Sequence of protein 2:
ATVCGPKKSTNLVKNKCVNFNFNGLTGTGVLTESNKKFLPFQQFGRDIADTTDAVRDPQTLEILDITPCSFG

Residue-level contacts at the interface:
Residue V531 in protein 2 contacts residue I323 in protein 1 (closest heavy-atom distance 3.4 Å).
Residue K526 in protein 2 interacts with residue I329 in protein 1 (closest heavy-atom distance 3.4 Å).
Residue T520 in protein 2 is in contact with residue F326 in protein 1 (closest heavy-atom distance 3.1 Å).
Residue S527 in protein 2 contacts residue V324 in protein 1 (closest heavy-atom distance 4.2 Å).
Residue F540 in protein 2 interacts with residue I323 in protein 1 (closest heavy-atom distance 4.1 Å).
Residue N537 in protein 2 is in contact with residue E321 in protein 1 (closest heavy-atom distance 2.9 Å).
Residue F589 in protein 2 interacts with residue F315 in protein 1 (closest heavy-atom distance 3.2 Å).
Residue D575 in protein 2 interacts with residue R325 in protein 1 (closest heavy-atom distance 2.9 Å).
Residue N541 in protein 2 contacts residue P327 in protein 1 (closest heavy-atom distance 4.2 Å).
Residue Q577 in protein 2 interacts with residue N328 in protein 1 (closest heavy-atom distance 2.5 Å).
Residue V521 in protein 2 interacts with residue L332 in protein 1 (closest heavy-atom distance 4.1 Å).
Residue V536 in protein 2 contacts residue P319 in protein 1 (closest heavy-atom distance 3.6 Å).
Residue T528 in protein 2 is in contact with residue R325 in protein 1 (closest heavy-atom distance 3.6 Å).
Residue V536 in protein 2 is in contact with residue E321 in protein 1 (closest heavy-atom distance 3.2 Å).
Residue F589 in protein 2 is in contact with residue R316 in protein 1 (closest heavy-atom distance 4.3 Å).
Residue K526 in protein 2 is in contact with residue F326 in protein 1 (closest heavy-atom distance 3.7 Å).
Residue V536 in protein 2 is in contact with residue I323 in protein 1 (closest heavy-atom distance 4.2 Å).
Residue N541 in protein 2 contacts residue F326 in protein 1 (closest heavy-atom distance 4.2 Å).
Residue G590 in protein 2 is in contact with residue R316 in protein 1 (closest heavy-atom distance 4.6 Å).
Residue C535 in protein 2 is in contact with residue P319 in protein 1 (closest heavy-atom distance 3.7 Å).
Residue C535 in protein 2 is in contact with residue T320 in protein 1 (closest heavy-atom distance 4.3 Å).
Residue N539 in protein 2 interacts with residue F326 in protein 1 (closest heavy-atom distance 4.6 Å).
Residue P576 in protein 2 contacts residue F326 in protein 1 (closest heavy-atom distance 4.4 Å).
Residue K525 in protein 2 interacts with residue R325 in protein 1 (closest heavy-atom distance 4.3 Å).
Residue G590 in protein 2 interacts with residue F315 in protein 1 (closest heavy-atom distance 2.4 Å).
Residue F538 in protein 2 interacts with residue I323 in protein 1 (closest heavy-atom distance 3.2 Å).
Residue S527 in protein 2 interacts with residue R325 in protein 1 (closest heavy-atom distance 3.5 Å).
Residue G542 in protein 2 contacts residue F326 in protein 1 (closest heavy-atom distance 4.3 Å).
Residue L530 in protein 2 contacts residue R325 in protein 1 (closest heavy-atom distance 4.3 Å).
Residue A519 in protein 2 interacts with residue F326 in protein 1 (closest heavy-atom distance 3.3 Å).
Residue N537 in protein 2 is in contact with residue I323 in protein 1 (closest heavy-atom distance 3.3 Å).
Residue N539 in protein 2 is in contact with residue R325 in protein 1 (closest heavy-atom distance 3.3 Å).
Residue L530 in protein 2 interacts with residue I323 in protein 1 (closest heavy-atom distance 4.2 Å).
Residue V521 in protein 2 interacts with residue I329 in protein 1 (closest heavy-atom distance 3.7 Å).
Residue C535 in protein 2 is in contact with residue V317 in protein 1 (closest heavy-atom distance 4.4 Å).
Residue V531 in protein 2 contacts residue E321 in protein 1 (closest heavy-atom distance 4.7 Å).
Residue N539 in protein 2 is in contact with residue I323 in protein 1 (closest heavy-atom distance 3.0 Å).
Residue Q577 in protein 2 interacts with residue R325 in protein 1 (closest heavy-atom distance 2.4 Å).
Residue Q577 in protein 2 contacts residue F326 in protein 1 (closest heavy-atom distance 3.5 Å).
Residue T520 in protein 2 is in contact with residue P327 in protein 1 (closest heavy-atom distance 4.2 Å).
Residue L549 in protein 2 is in contact with residue I323 in protein 1 (closest heavy-atom distance 4.3 Å).
Residue K534 in protein 2 interacts with residue T320 in protein 1 (closest heavy-atom distance 3.8 Å).
Residue V521 in protein 2 interacts with residue F326 in protein 1 (closest heavy-atom distance 4.1 Å).
Residue F540 in protein 2 contacts residue R325 in protein 1 (closest heavy-atom distance 4.0 Å).
Residue K525 in protein 2 is in contact with residue V324 in protein 1 (closest heavy-atom distance 2.8 Å).
Residue T528 in protein 2 is in contact with residue V324 in protein 1 (closest heavy-atom distance 2.2 Å).
Residue K526 in protein 2 interacts with residue R325 in protein 1 (closest heavy-atom distance 4.3 Å).
Residue S588 in protein 2 is in contact with residue V317 in protein 1 (closest heavy-atom distance 3.3 Å).
Residue N537 in protein 2 contacts residue P319 in protein 1 (closest heavy-atom distance 3.5 Å).
Residue P576 in protein 2 interacts with residue P327 in protein 1 (closest heavy-atom distance 3.5 Å).
Residue T528 in protein 2 is in contact with residue I323 in protein 1 (closest heavy-atom distance 4.1 Å).
Residue N541 in protein 2 is in contact with residue R325 in protein 1 (closest heavy-atom distance 3.8 Å).
Residue C522 in protein 2 is in contact with residue F326 in protein 1 (closest heavy-atom distance 3.6 Å).
Residue T546 in protein 2 interacts with residue P319 in protein 1 (closest heavy-atom distance 4.0 Å).
Residue S588 in protein 2 is in contact with residue R316 in protein 1 (closest heavy-atom distance 4.3 Å).
Residue T578 in protein 2 contacts residue R325 in protein 1 (closest heavy-atom distance 4.4 Å).
Residue P576 in protein 2 is in contact with residue R325 in protein 1 (closest heavy-atom distance 4.6 Å).
Residue N537 in protein 2 is in contact with residue S322 in protein 1 (closest heavy-atom distance 3.2 Å).
Residue Q577 in protein 2 interacts with residue P327 in protein 1 (closest heavy-atom distance 4.5 Å).
Residue N539 in protein 2 interacts with residue V324 in protein 1 (closest heavy-atom distance 3.4 Å).

Sequence of protein 1:
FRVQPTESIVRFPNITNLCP

This data describes a binding interaction between two proteins.